The following describes two proteins that form a bound complex.

Sequence of chain A:
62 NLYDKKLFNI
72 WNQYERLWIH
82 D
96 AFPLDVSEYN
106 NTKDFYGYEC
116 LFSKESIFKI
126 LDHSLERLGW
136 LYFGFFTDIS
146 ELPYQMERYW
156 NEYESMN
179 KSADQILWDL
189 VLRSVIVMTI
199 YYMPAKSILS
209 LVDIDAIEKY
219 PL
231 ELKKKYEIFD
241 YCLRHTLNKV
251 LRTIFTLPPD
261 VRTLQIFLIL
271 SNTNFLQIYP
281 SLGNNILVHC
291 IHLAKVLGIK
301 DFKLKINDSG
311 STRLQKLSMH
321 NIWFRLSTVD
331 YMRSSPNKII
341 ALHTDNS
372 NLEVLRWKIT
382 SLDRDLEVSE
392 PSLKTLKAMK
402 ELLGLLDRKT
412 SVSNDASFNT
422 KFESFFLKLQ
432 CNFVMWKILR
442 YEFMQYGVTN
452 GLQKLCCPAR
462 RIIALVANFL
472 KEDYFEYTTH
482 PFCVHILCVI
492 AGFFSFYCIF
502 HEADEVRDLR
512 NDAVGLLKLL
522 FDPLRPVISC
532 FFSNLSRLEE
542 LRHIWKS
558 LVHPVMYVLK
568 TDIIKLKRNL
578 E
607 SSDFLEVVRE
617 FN

Residue-level contacts at the interface:
Residue R252 in chain B interacts with residue V101 in chain A (closest heavy-atom distance 2.4 Å).
Residue N285 in chain B interacts with residue H289 in chain A (closest heavy-atom distance 3.9 Å).
Residue H292 in chain B contacts residue N337 in chain A (closest heavy-atom distance 3.2 Å).
Residue T253 in chain B contacts residue L99 in chain A (closest heavy-atom distance 3.9 Å).
Residue S180 in chain B interacts with residue L99 in chain A (closest heavy-atom distance 3.1 Å).
Residue I339 in chain B is in contact with residue K295 in chain A (closest heavy-atom distance 3.0 Å).
Residue H292 in chain B is in contact with residue K338 in chain A (closest heavy-atom distance 3.8 Å).
Residue K338 in chain B contacts residue H292 in chain A (closest heavy-atom distance 4.3 Å).
Residue F97 in chain B interacts with residue T256 in chain A (closest heavy-atom distance 3.7 Å).
Residue N337 in chain B is in contact with residue H292 in chain A (closest heavy-atom distance 3.8 Å).
Residue R252 in chain B interacts with residue N105 in chain A (closest heavy-atom distance 3.5 Å).
Residue V101 in chain B interacts with residue R252 in chain A (closest heavy-atom distance 3.6 Å).
Residue I286 in chain B is in contact with residue F255 in chain A (closest heavy-atom distance 3.4 Å).
Residue F255 in chain B contacts residue N285 in chain A (closest heavy-atom distance 3.0 Å).
Residue I340 in chain B contacts residue K295 in chain A (closest heavy-atom distance 3.8 Å).
Residue N285 in chain B interacts with residue H292 in chain A (closest heavy-atom distance 3.1 Å).
Residue A181 in chain B interacts with residue L99 in chain A (closest heavy-atom distance 4.2 Å).
Residue T256 in chain B contacts residue P98 in chain A (closest heavy-atom distance 3.6 Å).
Residue L99 in chain B interacts with residue L257 in chain A (closest heavy-atom distance 3.6 Å).
Residue V296 in chain B is in contact with residue N337 in chain A (closest heavy-atom distance 3.3 Å).
Residue T256 in chain B contacts residue F97 in chain A (closest heavy-atom distance 4.1 Å).
Residue L99 in chain B interacts with residue T253 in chain A (closest heavy-atom distance 4.2 Å).
Residue L251 in chain B is in contact with residue F255 in chain A (closest heavy-atom distance 3.6 Å).
Residue K179 in chain B interacts with residue L99 in chain A (closest heavy-atom distance 4.2 Å).
Residue L257 in chain B contacts residue S281 in chain A (closest heavy-atom distance 4.4 Å).
Residue I339 in chain B is in contact with residue V296 in chain A (closest heavy-atom distance 4.1 Å).
Residue T256 in chain B is in contact with residue L99 in chain A (closest heavy-atom distance 2.2 Å).
Residue I340 in chain B interacts with residue H292 in chain A (closest heavy-atom distance 3.5 Å).
Residue H292 in chain B is in contact with residue I340 in chain A (closest heavy-atom distance 4.2 Å).
Residue D100 in chain B interacts with residue K249 in chain A (closest heavy-atom distance 4.5 Å).
Residue K295 in chain B contacts residue I339 in chain A (closest heavy-atom distance 3.3 Å).
Residue V288 in chain B interacts with residue V288 in chain A (closest heavy-atom distance 3.9 Å).
Residue T256 in chain B contacts residue V101 in chain A (closest heavy-atom distance 3.3 Å).
Residue N105 in chain B is in contact with residue N105 in chain A (closest heavy-atom distance 2.8 Å).
Residue T253 in chain B is in contact with residue D100 in chain A (closest heavy-atom distance 3.7 Å).
Residue I340 in chain B is in contact with residue I340 in chain A (closest heavy-atom distance 3.6 Å).
Residue R252 in chain B is in contact with residue D100 in chain A (closest heavy-atom distance 3.7 Å).
Residue D100 in chain B interacts with residue T253 in chain A (closest heavy-atom distance 4.0 Å).
Residue N285 in chain B contacts residue F255 in chain A (closest heavy-atom distance 3.3 Å).
Residue H289 in chain B interacts with residue N285 in chain A (closest heavy-atom distance 4.0 Å).
Residue V296 in chain B is in contact with residue I339 in chain A (closest heavy-atom distance 4.4 Å).
Residue D100 in chain B is in contact with residue T256 in chain A (closest heavy-atom distance 4.1 Å).
Residue L99 in chain B is in contact with residue T256 in chain A (closest heavy-atom distance 2.7 Å).
Residue T256 in chain B contacts residue L251 in chain A (closest heavy-atom distance 3.9 Å).
Residue L251 in chain B interacts with residue T256 in chain A (closest heavy-atom distance 4.4 Å).
Residue D100 in chain B interacts with residue R252 in chain A (closest heavy-atom distance 3.9 Å).
Residue I254 in chain B interacts with residue F255 in chain A (closest heavy-atom distance 4.4 Å).
Residue L99 in chain B contacts residue S180 in chain A (closest heavy-atom distance 4.3 Å).
Residue R252 in chain B is in contact with residue S102 in chain A (closest heavy-atom distance 2.7 Å).
Residue F255 in chain B contacts residue I254 in chain A (closest heavy-atom distance 3.4 Å).
Residue F255 in chain B is in contact with residue I286 in chain A (closest heavy-atom distance 4.1 Å).
Residue F255 in chain B interacts with residue L251 in chain A (closest heavy-atom distance 3.5 Å).
Residue F255 in chain B interacts with residue F255 in chain A (closest heavy-atom distance 3.3 Å).
Residue T256 in chain B interacts with residue D100 in chain A (closest heavy-atom distance 4.0 Å).
Residue V288 in chain B interacts with residue H292 in chain A (closest heavy-atom distance 3.8 Å).
Residue N337 in chain B is in contact with residue V296 in chain A (closest heavy-atom distance 3.2 Å).
Residue S102 in chain B contacts residue R252 in chain A (closest heavy-atom distance 2.5 Å).
Residue H292 in chain B contacts residue V288 in chain A (closest heavy-atom distance 3.8 Å).
Residue R252 in chain B interacts with residue L99 in chain A (closest heavy-atom distance 4.3 Å).
Residue L282 in chain B interacts with residue F255 in chain A (closest heavy-atom distance 4.4 Å).

Sequence of chain B:
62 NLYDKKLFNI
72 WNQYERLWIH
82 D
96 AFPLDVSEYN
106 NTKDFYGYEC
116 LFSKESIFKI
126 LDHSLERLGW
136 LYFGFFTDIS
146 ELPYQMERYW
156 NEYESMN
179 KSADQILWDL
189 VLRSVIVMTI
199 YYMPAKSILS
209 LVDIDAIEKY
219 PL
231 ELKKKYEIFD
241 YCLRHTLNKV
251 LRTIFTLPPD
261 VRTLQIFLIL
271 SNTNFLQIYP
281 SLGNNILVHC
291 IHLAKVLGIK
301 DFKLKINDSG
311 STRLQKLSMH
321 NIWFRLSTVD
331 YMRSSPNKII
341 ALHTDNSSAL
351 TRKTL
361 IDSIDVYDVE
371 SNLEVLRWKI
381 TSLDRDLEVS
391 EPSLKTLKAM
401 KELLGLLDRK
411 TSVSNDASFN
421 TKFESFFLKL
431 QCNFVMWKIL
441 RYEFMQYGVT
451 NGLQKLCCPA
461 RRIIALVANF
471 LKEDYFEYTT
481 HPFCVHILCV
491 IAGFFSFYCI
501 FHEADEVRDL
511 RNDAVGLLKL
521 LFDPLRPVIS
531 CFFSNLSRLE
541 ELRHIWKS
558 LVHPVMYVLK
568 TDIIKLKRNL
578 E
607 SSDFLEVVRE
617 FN